Sequence of the first protein:
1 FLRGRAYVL

Residue-level contacts at the interface:
Residue Y59 in the second protein is in contact with residue F1 in the first protein (closest heavy-atom distance 3.6 Å).
Residue T73 in the second protein interacts with residue V8 in the first protein (closest heavy-atom distance 3.6 Å).
Residue W147 in the second protein is in contact with residue R5 in the first protein (closest heavy-atom distance 3.6 Å).
Residue K146 in the second protein contacts residue Y7 in the first protein (closest heavy-atom distance 4.1 Å).
Residue Y7 in the second protein interacts with residue L2 in the first protein (closest heavy-atom distance 3.5 Å).
Residue M5 in the second protein is in contact with residue F1 in the first protein (closest heavy-atom distance 3.9 Å).
Residue Y123 in the second protein contacts residue L9 in the first protein (closest heavy-atom distance 3.6 Å).
Residue V152 in the second protein contacts residue A6 in the first protein (closest heavy-atom distance 3.7 Å).
Residue V152 in the second protein contacts residue Y7 in the first protein (closest heavy-atom distance 3.7 Å).
Residue S77 in the second protein interacts with residue V8 in the first protein (closest heavy-atom distance 3.6 Å).
Residue F33 in the second protein interacts with residue F1 in the first protein (closest heavy-atom distance 4.5 Å).
Residue Y84 in the second protein interacts with residue L9 in the first protein (closest heavy-atom distance 2.8 Å).
Residue Y159 in the second protein interacts with residue R3 in the first protein (closest heavy-atom distance 3.5 Å).
Residue N80 in the second protein is in contact with residue V8 in the first protein (closest heavy-atom distance 3.8 Å).
Residue N114 in the second protein contacts residue R3 in the first protein (closest heavy-atom distance 3.4 Å).
Residue K146 in the second protein contacts residue L9 in the first protein (closest heavy-atom distance 3.8 Å).
Residue N70 in the second protein interacts with residue G4 in the first protein (closest heavy-atom distance 3.5 Å).
Residue S77 in the second protein interacts with residue R5 in the first protein (closest heavy-atom distance 4.3 Å).
Residue W167 in the second protein interacts with residue F1 in the first protein (closest heavy-atom distance 3.4 Å).
Residue I66 in the second protein contacts residue R3 in the first protein (closest heavy-atom distance 3.8 Å).
Residue T163 in the second protein contacts residue F1 in the first protein (closest heavy-atom distance 4.0 Å).
Residue Y159 in the second protein interacts with residue F1 in the first protein (closest heavy-atom distance 2.6 Å).
Residue D156 in the second protein interacts with residue A6 in the first protein (closest heavy-atom distance 4.3 Å).
Residue N63 in the second protein is in contact with residue F1 in the first protein (closest heavy-atom distance 3.4 Å).
Residue N70 in the second protein contacts residue R5 in the first protein (closest heavy-atom distance 2.9 Å).
Residue I66 in the second protein interacts with residue F1 in the first protein (closest heavy-atom distance 3.7 Å).
Residue L81 in the second protein is in contact with residue L9 in the first protein (closest heavy-atom distance 4.1 Å).
Residue N63 in the second protein is in contact with residue L2 in the first protein (closest heavy-atom distance 3.0 Å).
Residue F67 in the second protein is in contact with residue L2 in the first protein (closest heavy-atom distance 3.8 Å).
Residue Y159 in the second protein interacts with residue L2 in the first protein (closest heavy-atom distance 3.7 Å).
Residue W147 in the second protein interacts with residue V8 in the first protein (closest heavy-atom distance 2.9 Å).
Residue D156 in the second protein contacts residue R3 in the first protein (closest heavy-atom distance 3.1 Å).
Residue R62 in the second protein is in contact with residue F1 in the first protein (closest heavy-atom distance 3.6 Å).
Residue S77 in the second protein is in contact with residue L9 in the first protein (closest heavy-atom distance 2.9 Å).
Residue Y99 in the second protein is in contact with residue R3 in the first protein (closest heavy-atom distance 3.1 Å).
Residue K146 in the second protein contacts residue V8 in the first protein (closest heavy-atom distance 4.7 Å).
Residue E76 in the second protein contacts residue V8 in the first protein (closest heavy-atom distance 3.5 Å).
Residue Y99 in the second protein is in contact with residue F1 in the first protein (closest heavy-atom distance 4.9 Å).
Residue S24 in the second protein interacts with residue L2 in the first protein (closest heavy-atom distance 3.7 Å).
Residue Y116 in the second protein interacts with residue R3 in the first protein (closest heavy-atom distance 2.8 Å).
Residue Y171 in the second protein is in contact with residue F1 in the first protein (closest heavy-atom distance 2.8 Å).
Residue W147 in the second protein is in contact with residue L9 in the first protein (closest heavy-atom distance 3.7 Å).
Residue W147 in the second protein is in contact with residue Y7 in the first protein (closest heavy-atom distance 3.5 Å).
Residue Y116 in the second protein is in contact with residue L9 in the first protein (closest heavy-atom distance 4.2 Å).
Residue Y7 in the second protein contacts residue F1 in the first protein (closest heavy-atom distance 2.8 Å).
Residue Y99 in the second protein contacts residue L2 in the first protein (closest heavy-atom distance 3.5 Å).
Residue T73 in the second protein is in contact with residue R5 in the first protein (closest heavy-atom distance 4.0 Å).
Residue L95 in the second protein interacts with residue L9 in the first protein (closest heavy-atom distance 3.9 Å).
Residue T143 in the second protein is in contact with residue L9 in the first protein (closest heavy-atom distance 2.6 Å).
Residue D156 in the second protein is in contact with residue G4 in the first protein (closest heavy-atom distance 4.9 Å).
Residue A150 in the second protein is in contact with residue Y7 in the first protein (closest heavy-atom distance 3.8 Å).
Residue N80 in the second protein interacts with residue L9 in the first protein (closest heavy-atom distance 2.9 Å).
Residue D74 in the second protein interacts with residue R5 in the first protein (closest heavy-atom distance 3.5 Å).
Residue Q155 in the second protein interacts with residue A6 in the first protein (closest heavy-atom distance 4.3 Å).
Residue I66 in the second protein contacts residue G4 in the first protein (closest heavy-atom distance 3.8 Å).
Residue N70 in the second protein is in contact with residue R3 in the first protein (closest heavy-atom distance 2.9 Å).
Residue F36 in the second protein contacts residue L2 in the first protein (closest heavy-atom distance 3.8 Å).
Residue T73 in the second protein is in contact with residue Y7 in the first protein (closest heavy-atom distance 4.1 Å).
Residue Y116 in the second protein interacts with residue R5 in the first protein (closest heavy-atom distance 3.1 Å).
Residue I66 in the second protein is in contact with residue L2 in the first protein (closest heavy-atom distance 3.7 Å).

Sequence of the second protein:
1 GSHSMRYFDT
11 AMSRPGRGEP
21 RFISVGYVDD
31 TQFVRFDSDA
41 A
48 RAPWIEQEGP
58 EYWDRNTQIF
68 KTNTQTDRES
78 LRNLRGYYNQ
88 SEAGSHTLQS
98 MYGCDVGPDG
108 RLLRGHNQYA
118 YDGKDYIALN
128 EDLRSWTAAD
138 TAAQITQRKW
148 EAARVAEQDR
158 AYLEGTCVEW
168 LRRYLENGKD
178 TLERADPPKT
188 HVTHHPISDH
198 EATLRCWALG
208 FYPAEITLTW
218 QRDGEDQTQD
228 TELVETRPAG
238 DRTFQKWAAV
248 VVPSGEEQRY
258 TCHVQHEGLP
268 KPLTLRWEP

This data describes a binding interaction between two proteins.